The following describes two proteins that form a bound complex.

Sequence of chain B:
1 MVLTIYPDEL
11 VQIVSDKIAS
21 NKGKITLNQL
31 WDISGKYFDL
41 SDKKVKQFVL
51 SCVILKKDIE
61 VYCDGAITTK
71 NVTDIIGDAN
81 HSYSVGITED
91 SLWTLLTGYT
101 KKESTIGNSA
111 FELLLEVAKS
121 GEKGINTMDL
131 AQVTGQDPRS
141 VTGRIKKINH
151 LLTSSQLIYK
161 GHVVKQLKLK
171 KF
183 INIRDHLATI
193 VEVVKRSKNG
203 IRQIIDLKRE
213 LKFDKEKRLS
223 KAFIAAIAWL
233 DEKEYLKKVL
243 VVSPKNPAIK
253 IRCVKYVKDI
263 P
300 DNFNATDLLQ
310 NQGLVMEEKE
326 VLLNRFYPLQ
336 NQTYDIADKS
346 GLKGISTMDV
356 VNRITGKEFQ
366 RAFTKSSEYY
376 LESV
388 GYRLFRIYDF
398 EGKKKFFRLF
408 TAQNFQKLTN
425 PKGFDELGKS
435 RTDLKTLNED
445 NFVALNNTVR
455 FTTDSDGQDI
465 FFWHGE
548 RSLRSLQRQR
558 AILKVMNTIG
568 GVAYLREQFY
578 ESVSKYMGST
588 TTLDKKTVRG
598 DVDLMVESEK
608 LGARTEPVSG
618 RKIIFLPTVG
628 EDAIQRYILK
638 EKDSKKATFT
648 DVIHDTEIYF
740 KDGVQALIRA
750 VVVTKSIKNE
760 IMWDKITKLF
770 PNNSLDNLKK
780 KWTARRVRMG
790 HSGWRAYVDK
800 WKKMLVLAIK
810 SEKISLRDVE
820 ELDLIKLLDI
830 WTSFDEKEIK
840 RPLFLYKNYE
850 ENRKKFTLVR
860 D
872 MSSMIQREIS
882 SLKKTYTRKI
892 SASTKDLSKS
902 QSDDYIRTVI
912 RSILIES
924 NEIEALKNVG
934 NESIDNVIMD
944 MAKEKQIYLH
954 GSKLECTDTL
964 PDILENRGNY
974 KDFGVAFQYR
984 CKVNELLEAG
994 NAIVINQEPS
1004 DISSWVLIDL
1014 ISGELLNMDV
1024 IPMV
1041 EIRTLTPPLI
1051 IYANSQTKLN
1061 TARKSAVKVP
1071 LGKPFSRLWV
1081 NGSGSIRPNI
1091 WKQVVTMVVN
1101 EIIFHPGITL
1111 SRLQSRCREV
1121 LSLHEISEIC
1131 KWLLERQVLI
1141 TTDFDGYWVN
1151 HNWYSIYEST

Residue-level contacts at the interface:
Residue E879 in chain B interacts with residue K106 in chain A (closest heavy-atom distance 2.8 Å).
Residue K885 in chain B contacts residue K159 in chain A (closest heavy-atom distance 3.4 Å).
Residue V997 in chain B is in contact with residue E646 in chain A (closest heavy-atom distance 3.0 Å).
Residue T647 in chain B is in contact with residue H49 in chain A (closest heavy-atom distance 2.8 Å).
Residue K200 in chain B contacts residue R216 in chain A (closest heavy-atom distance 2.8 Å).
Residue T886 in chain B is in contact with residue K159 in chain A (closest heavy-atom distance 3.5 Å).
Residue A995 in chain B interacts with residue F643 in chain A (closest heavy-atom distance 3.3 Å).
Residue N201 in chain B contacts residue L214 in chain A (closest heavy-atom distance 3.1 Å).
Residue A995 in chain B is in contact with residue G642 in chain A (closest heavy-atom distance 3.0 Å).
Residue I876 in chain B is in contact with residue E76 in chain A (closest heavy-atom distance 3.5 Å).
Residue A995 in chain B is in contact with residue V644 in chain A (closest heavy-atom distance 2.9 Å).
Residue D1004 in chain B contacts residue A246 in chain A (closest heavy-atom distance 2.8 Å).
Residue G993 in chain B contacts residue K641 in chain A (closest heavy-atom distance 3.0 Å).
Residue I203 in chain B is in contact with residue R216 in chain A (closest heavy-atom distance 2.7 Å).
Residue K582 in chain B interacts with residue S91 in chain A (closest heavy-atom distance 2.9 Å).
Residue P1025 in chain B is in contact with residue L628 in chain A (closest heavy-atom distance 3.4 Å).
Residue N994 in chain B interacts with residue G642 in chain A (closest heavy-atom distance 3.2 Å).
Residue V997 in chain B contacts residue V644 in chain A (closest heavy-atom distance 2.8 Å).
Residue E654 in chain B interacts with residue H49 in chain A (closest heavy-atom distance 2.8 Å).
Residue F843 in chain B is in contact with residue I25 in chain A (closest heavy-atom distance 3.6 Å).
Residue L844 in chain B is in contact with residue I25 in chain A (closest heavy-atom distance 3.6 Å).
Residue K884 in chain B is in contact with residue K159 in chain A (closest heavy-atom distance 3.7 Å).
Residue Y982 in chain B contacts residue E646 in chain A (closest heavy-atom distance 2.6 Å).
Residue K884 in chain B contacts residue F110 in chain A (closest heavy-atom distance 3.3 Å).
Residue Y656 in chain B is in contact with residue Q53 in chain A (closest heavy-atom distance 2.8 Å).
Residue L844 in chain B is in contact with residue A26 in chain A (closest heavy-atom distance 2.9 Å).
Residue N201 in chain B is in contact with residue I213 in chain A (closest heavy-atom distance 3.5 Å).
Residue N999 in chain B contacts residue D612 in chain A (closest heavy-atom distance 3.6 Å).
Residue K885 in chain B interacts with residue R161 in chain A (closest heavy-atom distance 3.0 Å).
Residue Y845 in chain B interacts with residue L24 in chain A (closest heavy-atom distance 3.6 Å).
Residue K846 in chain B interacts with residue L24 in chain A (closest heavy-atom distance 3.0 Å).
Residue D648 in chain B is in contact with residue T47 in chain A (closest heavy-atom distance 2.6 Å).
Residue L883 in chain B contacts residue K159 in chain A (closest heavy-atom distance 3.1 Å).
Residue D652 in chain B is in contact with residue H49 in chain A (closest heavy-atom distance 3.0 Å).
Residue I876 in chain B interacts with residue I75 in chain A (closest heavy-atom distance 3.6 Å).
Residue Y887 in chain B is in contact with residue R161 in chain A (closest heavy-atom distance 3.5 Å).
Residue I1011 in chain B interacts with residue Y242 in chain A (closest heavy-atom distance 3.6 Å).
Residue A992 in chain B contacts residue K641 in chain A (closest heavy-atom distance 3.6 Å).
Residue R878 in chain B interacts with residue P239 in chain A (closest heavy-atom distance 2.9 Å).
Residue L313 in chain B interacts with residue D215 in chain A (closest heavy-atom distance 3.5 Å).
Residue I996 in chain B interacts with residue V644 in chain A (closest heavy-atom distance 3.6 Å).
Residue S1006 in chain B is in contact with residue E646 in chain A (closest heavy-atom distance 3.4 Å).
Residue D648 in chain B interacts with residue H49 in chain A (closest heavy-atom distance 2.8 Å).
Residue K884 in chain B contacts residue D112 in chain A (closest heavy-atom distance 2.9 Å).
Residue Q311 in chain B interacts with residue S217 in chain A (closest heavy-atom distance 3.2 Å).
Residue N201 in chain B interacts with residue G210 in chain A (closest heavy-atom distance 3.2 Å).
Residue Q311 in chain B interacts with residue D215 in chain A (closest heavy-atom distance 2.9 Å).
Residue L308 in chain B is in contact with residue R216 in chain A (closest heavy-atom distance 3.6 Å).
Residue L313 in chain B contacts residue L214 in chain A (closest heavy-atom distance 3.5 Å).
Residue S882 in chain B is in contact with residue R161 in chain A (closest heavy-atom distance 2.8 Å).
Residue D1004 in chain B is in contact with residue K245 in chain A (closest heavy-atom distance 3.7 Å).
Residue G993 in chain B interacts with residue L640 in chain A (closest heavy-atom distance 3.5 Å).
Residue V649 in chain B is in contact with residue T47 in chain A (closest heavy-atom distance 3.3 Å).
Residue I1050 in chain B contacts residue M636 in chain A (closest heavy-atom distance 3.2 Å).
Residue N310 in chain B interacts with residue D215 in chain A (closest heavy-atom distance 3.6 Å).
Residue H651 in chain B interacts with residue K123 in chain A (closest heavy-atom distance 3.0 Å).
Residue S892 in chain B contacts residue K134 in chain A (closest heavy-atom distance 3.5 Å).
Residue E879 in chain B is in contact with residue F238 in chain A (closest heavy-atom distance 3.6 Å).
Residue Q309 in chain B contacts residue S217 in chain A (closest heavy-atom distance 3.2 Å).
Residue M875 in chain B interacts with residue V236 in chain A (closest heavy-atom distance 3.3 Å).

Sequence of chain A:
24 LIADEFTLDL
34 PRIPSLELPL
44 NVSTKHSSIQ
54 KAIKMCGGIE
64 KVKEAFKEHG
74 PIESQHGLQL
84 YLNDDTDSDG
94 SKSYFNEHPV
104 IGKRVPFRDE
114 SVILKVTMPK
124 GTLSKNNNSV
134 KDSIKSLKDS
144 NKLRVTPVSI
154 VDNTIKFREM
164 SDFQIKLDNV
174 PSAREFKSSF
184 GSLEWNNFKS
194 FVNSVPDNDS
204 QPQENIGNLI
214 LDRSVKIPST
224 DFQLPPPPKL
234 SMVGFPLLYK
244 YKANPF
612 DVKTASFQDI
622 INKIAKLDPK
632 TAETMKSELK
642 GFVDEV